Interface contacts:
Residue G202 in protein 2 contacts residue L166 in protein 1 (closest heavy-atom distance 3.5 Å).
Residue L157 in protein 2 interacts with residue R154 in protein 1 (closest heavy-atom distance 3.6 Å).
Residue T99 in protein 2 is in contact with residue Q94 in protein 1 (closest heavy-atom distance 3.4 Å).
Residue W168 in protein 2 is in contact with residue E163 in protein 1 (closest heavy-atom distance 3.2 Å).
Residue Y161 in protein 2 is in contact with residue L153 in protein 1 (closest heavy-atom distance 3.6 Å).
Residue C175 in protein 2 is in contact with residue L174 in protein 1 (closest heavy-atom distance 3.6 Å).
Residue V95 in protein 2 interacts with residue L91 in protein 1 (closest heavy-atom distance 3.5 Å).
Residue L91 in protein 2 contacts residue L87 in protein 1 (closest heavy-atom distance 3.3 Å).
Residue Q109 in protein 2 interacts with residue R104 in protein 1 (closest heavy-atom distance 3.5 Å).
Residue Y161 in protein 2 contacts residue T157 in protein 1 (closest heavy-atom distance 3.5 Å).
Residue Y161 in protein 2 contacts residue Y156 in protein 1 (closest heavy-atom distance 3.5 Å).
Residue V178 in protein 2 is in contact with residue M178 in protein 1 (closest heavy-atom distance 3.5 Å).
Residue R171 in protein 2 is in contact with residue F199 in protein 1 (closest heavy-atom distance 3.3 Å).
Residue R172 in protein 2 is in contact with residue W167 in protein 1 (closest heavy-atom distance 3.2 Å).
Residue A214 in protein 2 interacts with residue Y156 in protein 1 (closest heavy-atom distance 3.5 Å).
Residue M154 in protein 2 is in contact with residue A150 in protein 1 (closest heavy-atom distance 3.6 Å).
Residue N135 in protein 2 contacts residue L132 in protein 1 (closest heavy-atom distance 3.6 Å).
Residue R171 in protein 2 interacts with residue I171 in protein 1 (closest heavy-atom distance 3.5 Å).
Residue T118 in protein 2 contacts residue G111 in protein 1 (closest heavy-atom distance 3.4 Å).
Residue T108 in protein 2 interacts with residue I105 in protein 1 (closest heavy-atom distance 3.5 Å).
Residue E200 in protein 2 contacts residue L166 in protein 1 (closest heavy-atom distance 3.5 Å).
Residue P116 in protein 2 contacts residue R112 in protein 1 (closest heavy-atom distance 2.8 Å).
Residue L112 in protein 2 contacts residue L108 in protein 1 (closest heavy-atom distance 3.5 Å).
Residue V132 in protein 2 interacts with residue L132 in protein 1 (closest heavy-atom distance 3.5 Å).
Residue L197 in protein 2 interacts with residue L174 in protein 1 (closest heavy-atom distance 3.6 Å).
Residue L98 in protein 2 interacts with residue Q94 in protein 1 (closest heavy-atom distance 3.5 Å).
Residue M211 in protein 2 contacts residue Y156 in protein 1 (closest heavy-atom distance 3.3 Å).
Residue A115 in protein 2 interacts with residue R112 in protein 1 (closest heavy-atom distance 2.8 Å).
Residue K174 in protein 2 is in contact with residue L193 in protein 1 (closest heavy-atom distance 3.2 Å).
Residue R171 in protein 2 is in contact with residue T168 in protein 1 (closest heavy-atom distance 2.4 Å).
Residue V125 in protein 2 interacts with residue L128 in protein 1 (closest heavy-atom distance 3.6 Å).
Residue I88 in protein 2 interacts with residue L84 in protein 1 (closest heavy-atom distance 3.5 Å).
Residue P116 in protein 2 interacts with residue R118 in protein 1 (closest heavy-atom distance 2.3 Å).
Residue L199 in protein 2 interacts with residue C173 in protein 1 (closest heavy-atom distance 3.4 Å).
Residue W168 in protein 2 contacts residue W167 in protein 1 (closest heavy-atom distance 3.5 Å).
Residue V132 in protein 2 contacts residue Q135 in protein 1 (closest heavy-atom distance 3.0 Å).
Residue R129 in protein 2 interacts with residue E124 in protein 1 (closest heavy-atom distance 2.8 Å).
Residue N135 in protein 2 contacts residue Q135 in protein 1 (closest heavy-atom distance 3.0 Å).
Residue N135 in protein 2 interacts with residue F139 in protein 1 (closest heavy-atom distance 3.4 Å).
Residue S150 in protein 2 contacts residue N145 in protein 1 (closest heavy-atom distance 3.3 Å).
Residue L121 in protein 2 contacts residue L121 in protein 1 (closest heavy-atom distance 3.3 Å).
Residue Q158 in protein 2 contacts residue L153 in protein 1 (closest heavy-atom distance 3.6 Å).
Residue T118 in protein 2 contacts residue R118 in protein 1 (closest heavy-atom distance 2.9 Å).
Residue L215 in protein 2 interacts with residue L153 in protein 1 (closest heavy-atom distance 3.6 Å).
Residue L199 in protein 2 interacts with residue N170 in protein 1 (closest heavy-atom distance 3.6 Å).
Residue L199 in protein 2 interacts with residue L174 in protein 1 (closest heavy-atom distance 3.5 Å).
Residue D151 in protein 2 contacts residue N145 in protein 1 (closest heavy-atom distance 3.2 Å).
Residue L197 in protein 2 contacts residue C173 in protein 1 (closest heavy-atom distance 3.4 Å).
Residue L182 in protein 2 interacts with residue L182 in protein 1 (closest heavy-atom distance 3.5 Å).
Residue I117 in protein 2 interacts with residue R112 in protein 1 (closest heavy-atom distance 2.6 Å).
Residue V149 in protein 2 contacts residue A150 in protein 1 (closest heavy-atom distance 3.5 Å).
Residue I148 in protein 2 is in contact with residue L142 in protein 1 (closest heavy-atom distance 3.3 Å).
Residue E200 in protein 2 interacts with residue N170 in protein 1 (closest heavy-atom distance 2.9 Å).
Residue C175 in protein 2 interacts with residue I171 in protein 1 (closest heavy-atom distance 3.6 Å).
Residue I88 in protein 2 contacts residue E83 in protein 1 (closest heavy-atom distance 3.2 Å).
Residue L128 in protein 2 is in contact with residue L128 in protein 1 (closest heavy-atom distance 3.6 Å).
Residue L203 in protein 2 is in contact with residue E163 in protein 1 (closest heavy-atom distance 3.1 Å).
Residue R171 in protein 2 is in contact with residue D200 in protein 1 (closest heavy-atom distance 3.1 Å).
Residue L197 in protein 2 interacts with residue Y177 in protein 1 (closest heavy-atom distance 3.5 Å).
Residue V149 in protein 2 contacts residue N145 in protein 1 (closest heavy-atom distance 2.5 Å).

Sequence of protein 1:
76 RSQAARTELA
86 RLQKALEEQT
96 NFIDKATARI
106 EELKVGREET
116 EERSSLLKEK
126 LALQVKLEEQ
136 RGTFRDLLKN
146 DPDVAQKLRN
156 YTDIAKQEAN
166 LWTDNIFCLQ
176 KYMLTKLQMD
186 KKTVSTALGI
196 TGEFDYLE

Sequence of protein 2:
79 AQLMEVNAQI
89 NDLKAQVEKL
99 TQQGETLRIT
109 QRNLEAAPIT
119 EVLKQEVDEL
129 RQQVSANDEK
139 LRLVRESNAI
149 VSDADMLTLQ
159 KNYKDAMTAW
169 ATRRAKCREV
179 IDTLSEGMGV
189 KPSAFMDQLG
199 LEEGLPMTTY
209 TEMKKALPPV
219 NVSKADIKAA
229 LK

These two protein chains interact to form a complex.